This data describes a binding interaction between two proteins.

Sequence of the second protein:
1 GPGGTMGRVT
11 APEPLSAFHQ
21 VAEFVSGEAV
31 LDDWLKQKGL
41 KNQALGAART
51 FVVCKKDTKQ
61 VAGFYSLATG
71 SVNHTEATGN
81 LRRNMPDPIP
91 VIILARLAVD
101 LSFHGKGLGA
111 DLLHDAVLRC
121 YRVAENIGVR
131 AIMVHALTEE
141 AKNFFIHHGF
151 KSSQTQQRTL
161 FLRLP

Sequence of the first protein:
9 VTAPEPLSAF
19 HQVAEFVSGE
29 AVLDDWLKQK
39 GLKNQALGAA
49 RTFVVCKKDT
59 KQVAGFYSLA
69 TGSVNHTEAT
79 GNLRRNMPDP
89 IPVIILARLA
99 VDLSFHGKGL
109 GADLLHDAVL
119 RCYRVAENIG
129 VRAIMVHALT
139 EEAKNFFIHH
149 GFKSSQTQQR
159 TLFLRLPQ

Interface contacts:
Residue N126 in the second protein is in contact with residue R119 in the first protein (closest heavy-atom distance 2.8 Å).
Residue G128 in the second protein is in contact with residue G46 in the first protein (closest heavy-atom distance 3.6 Å).
Residue R49 in the second protein interacts with residue A124 in the first protein (closest heavy-atom distance 2.8 Å).
Residue G128 in the second protein contacts residue A68 in the first protein (closest heavy-atom distance 3.7 Å).
Residue P90 in the second protein is in contact with residue G46 in the first protein (closest heavy-atom distance 3.8 Å).
Residue I127 in the second protein is in contact with residue I92 in the first protein (closest heavy-atom distance 3.5 Å).
Residue L45 in the second protein contacts residue N84 in the first protein (closest heavy-atom distance 3.8 Å).
Residue R130 in the second protein is in contact with residue G46 in the first protein (closest heavy-atom distance 3.4 Å).
Residue F51 in the second protein interacts with residue N126 in the first protein (closest heavy-atom distance 3.5 Å).
Residue I127 in the second protein contacts residue A68 in the first protein (closest heavy-atom distance 3.6 Å).
Residue P86 in the second protein contacts residue A47 in the first protein (closest heavy-atom distance 3.7 Å).
Residue R49 in the second protein is in contact with residue G128 in the first protein (closest heavy-atom distance 3.7 Å).
Residue I127 in the second protein contacts residue T69 in the first protein (closest heavy-atom distance 3.5 Å).
Residue M85 in the second protein is in contact with residue A47 in the first protein (closest heavy-atom distance 3.7 Å).
Residue L67 in the second protein interacts with residue G128 in the first protein (closest heavy-atom distance 3.0 Å).
Residue A44 in the second protein contacts residue Q166 in the first protein (closest heavy-atom distance 3.8 Å).
Residue I127 in the second protein contacts residue R49 in the first protein (closest heavy-atom distance 3.6 Å).
Residue T69 in the second protein interacts with residue V91 in the first protein (closest heavy-atom distance 2.8 Å).
Residue R49 in the second protein contacts residue E125 in the first protein (closest heavy-atom distance 3.4 Å).
Residue T69 in the second protein contacts residue P90 in the first protein (closest heavy-atom distance 3.3 Å).
Residue A68 in the second protein contacts residue I127 in the first protein (closest heavy-atom distance 3.4 Å).
Residue G128 in the second protein interacts with residue T69 in the first protein (closest heavy-atom distance 3.1 Å).
Residue R119 in the second protein is in contact with residue N126 in the first protein (closest heavy-atom distance 2.9 Å).
Residue P90 in the second protein is in contact with residue T69 in the first protein (closest heavy-atom distance 3.1 Å).
Residue I92 in the second protein interacts with residue I127 in the first protein (closest heavy-atom distance 3.4 Å).
Residue A68 in the second protein contacts residue G128 in the first protein (closest heavy-atom distance 3.6 Å).
Residue P165 in the second protein contacts residue A44 in the first protein (closest heavy-atom distance 3.8 Å).
Residue A48 in the second protein is in contact with residue G128 in the first protein (closest heavy-atom distance 3.8 Å).
Residue G46 in the second protein interacts with residue R130 in the first protein (closest heavy-atom distance 3.2 Å).
Residue R49 in the second protein interacts with residue N126 in the first protein (closest heavy-atom distance 3.6 Å).
Residue E125 in the second protein is in contact with residue R49 in the first protein (closest heavy-atom distance 3.5 Å).
Residue T69 in the second protein contacts residue G70 in the first protein (closest heavy-atom distance 3.4 Å).
Residue P90 in the second protein is in contact with residue A47 in the first protein (closest heavy-atom distance 3.7 Å).
Residue G70 in the second protein interacts with residue T69 in the first protein (closest heavy-atom distance 3.5 Å).
Residue P165 in the second protein is in contact with residue L45 in the first protein (closest heavy-atom distance 3.6 Å).
Residue V129 in the second protein contacts residue G46 in the first protein (closest heavy-atom distance 3.2 Å).
Residue G46 in the second protein interacts with residue V129 in the first protein (closest heavy-atom distance 3.1 Å).
Residue T69 in the second protein is in contact with residue T69 in the first protein (closest heavy-atom distance 3.8 Å).
Residue V129 in the second protein is in contact with residue T69 in the first protein (closest heavy-atom distance 3.8 Å).
Residue G128 in the second protein interacts with residue A48 in the first protein (closest heavy-atom distance 3.8 Å).
Residue S71 in the second protein contacts residue S71 in the first protein (closest heavy-atom distance 3.6 Å).
Residue N126 in the second protein interacts with residue R49 in the first protein (closest heavy-atom distance 3.8 Å).
Residue R130 in the second protein contacts residue L45 in the first protein (closest heavy-atom distance 2.8 Å).
Residue G46 in the second protein interacts with residue P90 in the first protein (closest heavy-atom distance 3.6 Å).
Residue A47 in the second protein interacts with residue M85 in the first protein (closest heavy-atom distance 3.7 Å).
Residue R49 in the second protein contacts residue Q166 in the first protein (closest heavy-atom distance 2.6 Å).
Residue V91 in the second protein contacts residue T69 in the first protein (closest heavy-atom distance 2.8 Å).
Residue T69 in the second protein interacts with residue G128 in the first protein (closest heavy-atom distance 3.1 Å).
Residue L45 in the second protein contacts residue R130 in the first protein (closest heavy-atom distance 3.0 Å).
Residue N126 in the second protein is in contact with residue F51 in the first protein (closest heavy-atom distance 3.6 Å).
Residue A47 in the second protein interacts with residue P90 in the first protein (closest heavy-atom distance 3.7 Å).
Residue R49 in the second protein is in contact with residue I127 in the first protein (closest heavy-atom distance 3.5 Å).
Residue T69 in the second protein is in contact with residue V129 in the first protein (closest heavy-atom distance 3.7 Å).
Residue G128 in the second protein interacts with residue R49 in the first protein (closest heavy-atom distance 3.7 Å).
Residue G70 in the second protein contacts residue G70 in the first protein (closest heavy-atom distance 3.5 Å).
Residue G128 in the second protein interacts with residue L67 in the first protein (closest heavy-atom distance 3.0 Å).
Residue A124 in the second protein interacts with residue R49 in the first protein (closest heavy-atom distance 2.9 Å).
Residue G46 in the second protein interacts with residue G128 in the first protein (closest heavy-atom distance 3.6 Å).
Residue N84 in the second protein interacts with residue L45 in the first protein (closest heavy-atom distance 3.5 Å).
Residue T69 in the second protein is in contact with residue I127 in the first protein (closest heavy-atom distance 3.5 Å).